Sequence of the second protein:
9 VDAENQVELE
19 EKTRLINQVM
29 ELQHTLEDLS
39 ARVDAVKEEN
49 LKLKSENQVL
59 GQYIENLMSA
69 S

Interface contacts:
Residue L51 in the second protein interacts with residue L51 in the first protein (closest heavy-atom distance 3.9 Å).
Residue L23 in the second protein contacts residue V27 in the first protein (closest heavy-atom distance 3.8 Å).
Residue K52 in the second protein interacts with residue E47 in the first protein (closest heavy-atom distance 2.9 Å).
Residue I24 in the second protein is in contact with residue L23 in the first protein (closest heavy-atom distance 3.7 Å).
Residue R40 in the second protein interacts with residue K45 in the first protein (closest heavy-atom distance 3.1 Å).
Residue L58 in the second protein interacts with residue I62 in the first protein (closest heavy-atom distance 4.1 Å).
Residue L58 in the second protein contacts residue N55 in the first protein (closest heavy-atom distance 3.6 Å).
Residue E47 in the second protein contacts residue K52 in the first protein (closest heavy-atom distance 3.5 Å).
Residue L58 in the second protein interacts with residue L58 in the first protein (closest heavy-atom distance 3.9 Å).
Residue Q26 in the second protein is in contact with residue Q31 in the first protein (closest heavy-atom distance 3.1 Å).
Residue V44 in the second protein is in contact with residue N48 in the first protein (closest heavy-atom distance 3.4 Å).
Residue N48 in the second protein is in contact with residue L51 in the first protein (closest heavy-atom distance 4.0 Å).
Residue E16 in the second protein is in contact with residue E16 in the first protein (closest heavy-atom distance 3.1 Å).
Residue L34 in the second protein interacts with residue T33 in the first protein (closest heavy-atom distance 3.8 Å).
Residue N55 in the second protein contacts residue L58 in the first protein (closest heavy-atom distance 3.7 Å).
Residue L51 in the second protein interacts with residue N55 in the first protein (closest heavy-atom distance 3.4 Å).
Residue L23 in the second protein is in contact with residue I24 in the first protein (closest heavy-atom distance 3.9 Å).
Residue Y61 in the second protein contacts residue M66 in the first protein (closest heavy-atom distance 3.8 Å).
Residue N48 in the second protein contacts residue N48 in the first protein (closest heavy-atom distance 2.5 Å).
Residue K20 in the second protein interacts with residue E19 in the first protein (closest heavy-atom distance 3.9 Å).
Residue Q26 in the second protein interacts with residue V27 in the first protein (closest heavy-atom distance 3.7 Å).
Residue L30 in the second protein is in contact with residue V27 in the first protein (closest heavy-atom distance 3.9 Å).
Residue I62 in the second protein is in contact with residue Y61 in the first protein (closest heavy-atom distance 4.1 Å).
Residue V41 in the second protein interacts with residue V41 in the first protein (closest heavy-atom distance 3.8 Å).
Residue L51 in the second protein interacts with residue N48 in the first protein (closest heavy-atom distance 3.5 Å).
Residue V27 in the second protein interacts with residue L30 in the first protein (closest heavy-atom distance 3.7 Å).
Residue V27 in the second protein is in contact with residue Q26 in the first protein (closest heavy-atom distance 4.1 Å).
Residue N48 in the second protein contacts residue V44 in the first protein (closest heavy-atom distance 4.0 Å).
Residue L37 in the second protein is in contact with residue L34 in the first protein (closest heavy-atom distance 3.9 Å).
Residue L30 in the second protein interacts with residue L34 in the first protein (closest heavy-atom distance 3.9 Å).
Residue E19 in the second protein is in contact with residue K20 in the first protein (closest heavy-atom distance 3.0 Å).
Residue V27 in the second protein contacts residue L23 in the first protein (closest heavy-atom distance 4.1 Å).
Residue L34 in the second protein interacts with residue L37 in the first protein (closest heavy-atom distance 4.0 Å).
Residue L30 in the second protein is in contact with residue Q31 in the first protein (closest heavy-atom distance 3.8 Å).
Residue G59 in the second protein contacts residue L58 in the first protein (closest heavy-atom distance 4.1 Å).
Residue V44 in the second protein contacts residue V44 in the first protein (closest heavy-atom distance 3.5 Å).
Residue L37 in the second protein contacts residue S38 in the first protein (closest heavy-atom distance 3.6 Å).
Residue L34 in the second protein is in contact with residue L30 in the first protein (closest heavy-atom distance 4.0 Å).
Residue L23 in the second protein is in contact with residue L23 in the first protein (closest heavy-atom distance 3.9 Å).
Residue I62 in the second protein contacts residue I62 in the first protein (closest heavy-atom distance 3.5 Å).
Residue L37 in the second protein is in contact with residue L37 in the first protein (closest heavy-atom distance 3.8 Å).
Residue K20 in the second protein contacts residue L23 in the first protein (closest heavy-atom distance 4.0 Å).
Residue K20 in the second protein interacts with residue E16 in the first protein (closest heavy-atom distance 3.5 Å).
Residue V27 in the second protein interacts with residue V27 in the first protein (closest heavy-atom distance 3.5 Å).
Residue T33 in the second protein is in contact with residue L34 in the first protein (closest heavy-atom distance 3.8 Å).
Residue I62 in the second protein interacts with residue L58 in the first protein (closest heavy-atom distance 3.7 Å).
Residue E47 in the second protein is in contact with residue N48 in the first protein (closest heavy-atom distance 3.6 Å).
Residue L30 in the second protein interacts with residue L30 in the first protein (closest heavy-atom distance 3.9 Å).
Residue L51 in the second protein interacts with residue K52 in the first protein (closest heavy-atom distance 4.1 Å).
Residue N48 in the second protein contacts residue E47 in the first protein (closest heavy-atom distance 3.1 Å).
Residue K52 in the second protein interacts with residue L51 in the first protein (closest heavy-atom distance 4.0 Å).
Residue N55 in the second protein is in contact with residue E54 in the first protein (closest heavy-atom distance 4.0 Å).
Residue E16 in the second protein interacts with residue K20 in the first protein (closest heavy-atom distance 3.2 Å).
Residue N55 in the second protein interacts with residue N55 in the first protein (closest heavy-atom distance 2.6 Å).
Residue M66 in the second protein contacts residue Y61 in the first protein (closest heavy-atom distance 3.9 Å).
Residue S38 in the second protein contacts residue L37 in the first protein (closest heavy-atom distance 3.6 Å).
Residue N55 in the second protein contacts residue L51 in the first protein (closest heavy-atom distance 4.0 Å).
Residue E54 in the second protein contacts residue N55 in the first protein (closest heavy-atom distance 3.8 Å).
Residue L34 in the second protein is in contact with residue L34 in the first protein (closest heavy-atom distance 3.8 Å).
Residue Y61 in the second protein contacts residue I62 in the first protein (closest heavy-atom distance 3.5 Å).

Sequence of the first protein:
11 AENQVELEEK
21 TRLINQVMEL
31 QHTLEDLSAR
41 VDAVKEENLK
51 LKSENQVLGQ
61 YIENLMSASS

These two protein chains interact to form a complex.